Sequence of chain A:
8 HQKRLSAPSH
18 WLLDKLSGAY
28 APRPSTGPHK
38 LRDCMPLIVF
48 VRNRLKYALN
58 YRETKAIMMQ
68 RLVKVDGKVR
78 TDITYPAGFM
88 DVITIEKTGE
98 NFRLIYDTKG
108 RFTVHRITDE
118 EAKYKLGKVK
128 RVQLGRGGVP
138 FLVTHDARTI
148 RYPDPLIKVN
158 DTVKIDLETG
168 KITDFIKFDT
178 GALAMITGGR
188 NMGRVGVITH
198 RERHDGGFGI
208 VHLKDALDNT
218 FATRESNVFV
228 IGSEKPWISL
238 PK

The following describes two proteins that form a bound complex.

Sequence of chain B:
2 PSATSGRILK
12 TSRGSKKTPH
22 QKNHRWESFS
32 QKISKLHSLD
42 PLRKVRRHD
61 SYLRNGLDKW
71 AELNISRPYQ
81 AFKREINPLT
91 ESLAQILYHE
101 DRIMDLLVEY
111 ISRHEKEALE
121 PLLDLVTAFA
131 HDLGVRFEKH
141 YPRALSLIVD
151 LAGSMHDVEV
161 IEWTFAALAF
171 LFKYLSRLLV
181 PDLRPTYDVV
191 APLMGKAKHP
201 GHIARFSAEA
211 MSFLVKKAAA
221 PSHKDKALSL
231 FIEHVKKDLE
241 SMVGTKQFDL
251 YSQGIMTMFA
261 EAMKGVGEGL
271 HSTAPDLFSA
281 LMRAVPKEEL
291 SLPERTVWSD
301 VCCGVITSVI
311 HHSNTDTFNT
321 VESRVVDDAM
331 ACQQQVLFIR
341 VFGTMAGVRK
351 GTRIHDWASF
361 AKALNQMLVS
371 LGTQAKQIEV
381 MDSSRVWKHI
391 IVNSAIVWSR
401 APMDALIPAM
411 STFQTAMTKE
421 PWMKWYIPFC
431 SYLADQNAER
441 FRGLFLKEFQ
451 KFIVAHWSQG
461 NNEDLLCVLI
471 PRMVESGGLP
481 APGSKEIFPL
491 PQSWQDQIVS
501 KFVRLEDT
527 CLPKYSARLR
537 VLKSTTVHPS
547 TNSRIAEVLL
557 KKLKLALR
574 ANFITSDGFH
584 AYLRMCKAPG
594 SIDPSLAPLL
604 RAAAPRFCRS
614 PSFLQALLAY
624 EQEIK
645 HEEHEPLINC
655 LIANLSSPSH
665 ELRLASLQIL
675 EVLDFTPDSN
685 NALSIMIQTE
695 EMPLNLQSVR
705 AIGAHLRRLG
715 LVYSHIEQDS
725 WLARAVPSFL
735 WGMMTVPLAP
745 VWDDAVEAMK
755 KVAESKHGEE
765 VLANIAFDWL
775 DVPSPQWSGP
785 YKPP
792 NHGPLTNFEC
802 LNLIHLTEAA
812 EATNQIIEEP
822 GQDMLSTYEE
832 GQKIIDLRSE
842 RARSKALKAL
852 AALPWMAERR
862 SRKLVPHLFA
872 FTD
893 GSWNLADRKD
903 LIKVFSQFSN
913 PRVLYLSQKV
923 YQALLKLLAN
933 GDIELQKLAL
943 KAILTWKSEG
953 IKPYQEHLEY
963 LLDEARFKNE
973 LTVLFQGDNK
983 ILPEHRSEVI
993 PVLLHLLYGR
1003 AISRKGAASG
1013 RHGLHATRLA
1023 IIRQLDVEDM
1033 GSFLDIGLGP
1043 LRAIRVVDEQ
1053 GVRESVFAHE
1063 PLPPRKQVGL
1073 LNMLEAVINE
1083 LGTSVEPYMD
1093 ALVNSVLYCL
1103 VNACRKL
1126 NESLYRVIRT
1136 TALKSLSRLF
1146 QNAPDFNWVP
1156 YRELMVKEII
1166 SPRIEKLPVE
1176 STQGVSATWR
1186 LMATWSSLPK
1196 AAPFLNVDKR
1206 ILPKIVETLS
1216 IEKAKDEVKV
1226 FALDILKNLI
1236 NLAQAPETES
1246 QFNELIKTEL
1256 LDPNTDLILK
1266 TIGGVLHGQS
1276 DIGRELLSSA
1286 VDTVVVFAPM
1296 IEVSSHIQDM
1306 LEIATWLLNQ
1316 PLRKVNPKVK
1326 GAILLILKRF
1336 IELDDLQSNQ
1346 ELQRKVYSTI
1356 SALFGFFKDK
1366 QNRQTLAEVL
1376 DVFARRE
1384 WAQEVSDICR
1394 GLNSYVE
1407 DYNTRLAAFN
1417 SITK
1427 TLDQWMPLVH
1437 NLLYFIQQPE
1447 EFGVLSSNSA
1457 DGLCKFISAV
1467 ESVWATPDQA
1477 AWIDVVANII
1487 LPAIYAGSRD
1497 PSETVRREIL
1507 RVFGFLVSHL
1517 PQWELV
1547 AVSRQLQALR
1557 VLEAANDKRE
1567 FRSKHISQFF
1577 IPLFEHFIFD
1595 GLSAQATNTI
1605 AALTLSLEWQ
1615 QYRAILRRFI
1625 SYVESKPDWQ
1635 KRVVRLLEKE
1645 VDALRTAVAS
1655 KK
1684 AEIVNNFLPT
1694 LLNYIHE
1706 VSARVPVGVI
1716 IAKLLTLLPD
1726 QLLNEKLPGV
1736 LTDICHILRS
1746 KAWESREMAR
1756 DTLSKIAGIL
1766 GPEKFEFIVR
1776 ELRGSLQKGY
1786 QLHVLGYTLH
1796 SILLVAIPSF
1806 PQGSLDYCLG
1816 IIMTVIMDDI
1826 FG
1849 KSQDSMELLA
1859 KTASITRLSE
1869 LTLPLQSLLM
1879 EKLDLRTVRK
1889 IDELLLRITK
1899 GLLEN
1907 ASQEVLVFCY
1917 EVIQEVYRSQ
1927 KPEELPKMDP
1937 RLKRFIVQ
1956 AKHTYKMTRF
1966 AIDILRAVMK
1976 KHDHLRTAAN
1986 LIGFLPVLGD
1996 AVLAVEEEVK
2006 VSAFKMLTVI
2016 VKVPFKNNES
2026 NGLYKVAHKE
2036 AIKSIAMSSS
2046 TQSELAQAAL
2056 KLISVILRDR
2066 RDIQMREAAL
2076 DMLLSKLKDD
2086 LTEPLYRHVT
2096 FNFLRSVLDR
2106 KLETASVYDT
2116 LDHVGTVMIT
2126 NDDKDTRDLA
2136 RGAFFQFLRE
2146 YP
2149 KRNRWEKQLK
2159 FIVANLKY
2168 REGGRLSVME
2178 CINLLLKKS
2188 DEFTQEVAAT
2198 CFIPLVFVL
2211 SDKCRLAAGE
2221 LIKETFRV

Interface contacts:
Residue E117 in chain B is in contact with residue E93 in chain A (closest heavy-atom distance 3.5 Å).
Residue S76 in chain B contacts residue T95 in chain A (closest heavy-atom distance 3.7 Å).
Residue S76 in chain B interacts with residue G96 in chain A (closest heavy-atom distance 4.8 Å).
Residue S76 in chain B contacts residue K94 in chain A (closest heavy-atom distance 4.3 Å).
Residue I75 in chain B is in contact with residue K94 in chain A (closest heavy-atom distance 3.6 Å).
Residue R77 in chain B is in contact with residue G96 in chain A (closest heavy-atom distance 4.1 Å).
Residue R77 in chain B is in contact with residue T95 in chain A (closest heavy-atom distance 4.2 Å).
Residue I75 in chain B contacts residue T95 in chain A (closest heavy-atom distance 4.4 Å).